Sequence of the first protein:
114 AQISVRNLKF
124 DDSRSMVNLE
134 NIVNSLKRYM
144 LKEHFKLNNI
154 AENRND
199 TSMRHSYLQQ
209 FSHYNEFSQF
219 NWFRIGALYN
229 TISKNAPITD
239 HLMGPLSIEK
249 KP

Interface contacts:
Residue F211 in the second protein interacts with residue L139 in the first protein (closest heavy-atom distance 3.7 Å).
Residue I140 in the second protein contacts residue L226 in the first protein (closest heavy-atom distance 3.7 Å).
Residue I278 in the second protein contacts residue Y142 in the first protein (closest heavy-atom distance 3.0 Å).
Residue F194 in the second protein interacts with residue I135 in the first protein (closest heavy-atom distance 3.7 Å).
Residue V180 in the second protein contacts residue F221 in the first protein (closest heavy-atom distance 3.4 Å).
Residue K196 in the second protein interacts with residue F123 in the first protein (closest heavy-atom distance 3.4 Å).
Residue I294 in the second protein contacts residue V118 in the first protein (closest heavy-atom distance 3.6 Å).
Residue T210 in the second protein is in contact with residue Y212 in the first protein (closest heavy-atom distance 2.9 Å).
Residue Y147 in the second protein is in contact with residue S216 in the first protein (closest heavy-atom distance 2.7 Å).
Residue N127 in the second protein interacts with residue A234 in the first protein (closest heavy-atom distance 3.5 Å).
Residue S296 in the second protein contacts residue F123 in the first protein (closest heavy-atom distance 3.2 Å).
Residue S186 in the second protein contacts residue I223 in the first protein (closest heavy-atom distance 3.0 Å).
Residue E148 in the second protein interacts with residue K149 in the first protein (closest heavy-atom distance 3.4 Å).
Residue Y147 in the second protein is in contact with residue N219 in the first protein (closest heavy-atom distance 3.1 Å).
Residue S195 in the second protein is in contact with residue L132 in the first protein (closest heavy-atom distance 3.5 Å).
Residue K182 in the second protein is in contact with residue N228 in the first protein (closest heavy-atom distance 3.3 Å).
Residue F211 in the second protein is in contact with residue F215 in the first protein (closest heavy-atom distance 3.1 Å).
Residue D292 in the second protein contacts residue R127 in the first protein (closest heavy-atom distance 2.6 Å).
Residue I220 in the second protein is in contact with residue F215 in the first protein (closest heavy-atom distance 3.5 Å).
Residue Y147 in the second protein interacts with residue F221 in the first protein (closest heavy-atom distance 3.4 Å).
Residue K139 in the second protein interacts with residue T229 in the first protein (closest heavy-atom distance 3.3 Å).
Residue S270 in the second protein interacts with residue S231 in the first protein (closest heavy-atom distance 2.8 Å).
Residue D176 in the second protein is in contact with residue F221 in the first protein (closest heavy-atom distance 3.2 Å).
Residue K295 in the second protein is in contact with residue V118 in the first protein (closest heavy-atom distance 3.5 Å).
Residue D136 in the second protein contacts residue T229 in the first protein (closest heavy-atom distance 3.5 Å).
Residue V187 in the second protein interacts with residue L139 in the first protein (closest heavy-atom distance 3.7 Å).
Residue L36 in the second protein contacts residue T237 in the first protein (closest heavy-atom distance 3.7 Å).
Residue L126 in the second protein interacts with residue N233 in the first protein (closest heavy-atom distance 2.8 Å).
Residue I303 in the second protein contacts residue R119 in the first protein (closest heavy-atom distance 2.9 Å).
Residue E265 in the second protein contacts residue Y227 in the first protein (closest heavy-atom distance 3.2 Å).
Residue E265 in the second protein is in contact with residue N233 in the first protein (closest heavy-atom distance 3.3 Å).
Residue S143 in the second protein is in contact with residue A225 in the first protein (closest heavy-atom distance 3.4 Å).
Residue L179 in the second protein interacts with residue G224 in the first protein (closest heavy-atom distance 3.3 Å).
Residue F194 in the second protein interacts with residue F123 in the first protein (closest heavy-atom distance 2.9 Å).
Residue F211 in the second protein is in contact with residue E214 in the first protein (closest heavy-atom distance 3.6 Å).
Residue M279 in the second protein is in contact with residue I135 in the first protein (closest heavy-atom distance 3.5 Å).
Residue E277 in the second protein contacts residue L226 in the first protein (closest heavy-atom distance 2.9 Å).
Residue L274 in the second protein contacts residue S231 in the first protein (closest heavy-atom distance 3.7 Å).
Residue E277 in the second protein contacts residue Y142 in the first protein (closest heavy-atom distance 2.4 Å).
Residue I213 in the second protein interacts with residue F215 in the first protein (closest heavy-atom distance 3.5 Å).
Residue Y147 in the second protein is in contact with residue K145 in the first protein (closest heavy-atom distance 3.3 Å).
Residue L185 in the second protein interacts with residue Y227 in the first protein (closest heavy-atom distance 3.6 Å).
Residue E209 in the second protein contacts residue Y212 in the first protein (closest heavy-atom distance 3.0 Å).
Residue N127 in the second protein interacts with residue N233 in the first protein (closest heavy-atom distance 2.5 Å).
Residue S186 in the second protein contacts residue Y227 in the first protein (closest heavy-atom distance 3.7 Å).
Residue G212 in the second protein interacts with residue Y212 in the first protein (closest heavy-atom distance 3.6 Å).
Residue Y147 in the second protein interacts with residue F218 in the first protein (closest heavy-atom distance 2.3 Å).
Residue E40 in the second protein interacts with residue H239 in the first protein (closest heavy-atom distance 2.6 Å).
Residue Y147 in the second protein is in contact with residue Q217 in the first protein (closest heavy-atom distance 3.1 Å).
Residue S41 in the second protein contacts residue H239 in the first protein (closest heavy-atom distance 3.4 Å).
Residue G212 in the second protein contacts residue F215 in the first protein (closest heavy-atom distance 3.5 Å).
Residue D136 in the second protein is in contact with residue I230 in the first protein (closest heavy-atom distance 3.6 Å).
Residue E265 in the second protein is in contact with residue K232 in the first protein (closest heavy-atom distance 2.9 Å).
Residue K182 in the second protein contacts residue K232 in the first protein (closest heavy-atom distance 3.1 Å).
Residue I278 in the second protein is in contact with residue L139 in the first protein (closest heavy-atom distance 3.5 Å).
Residue L266 in the second protein interacts with residue S231 in the first protein (closest heavy-atom distance 3.5 Å).
Residue F211 in the second protein interacts with residue K140 in the first protein (closest heavy-atom distance 3.3 Å).
Residue F86 in the second protein contacts residue P235 in the first protein (closest heavy-atom distance 3.2 Å).
Residue L125 in the second protein interacts with residue P235 in the first protein (closest heavy-atom distance 3.3 Å).
Residue I151 in the second protein interacts with residue S216 in the first protein (closest heavy-atom distance 3.3 Å).

The following describes two proteins that form a bound complex.

Sequence of the second protein:
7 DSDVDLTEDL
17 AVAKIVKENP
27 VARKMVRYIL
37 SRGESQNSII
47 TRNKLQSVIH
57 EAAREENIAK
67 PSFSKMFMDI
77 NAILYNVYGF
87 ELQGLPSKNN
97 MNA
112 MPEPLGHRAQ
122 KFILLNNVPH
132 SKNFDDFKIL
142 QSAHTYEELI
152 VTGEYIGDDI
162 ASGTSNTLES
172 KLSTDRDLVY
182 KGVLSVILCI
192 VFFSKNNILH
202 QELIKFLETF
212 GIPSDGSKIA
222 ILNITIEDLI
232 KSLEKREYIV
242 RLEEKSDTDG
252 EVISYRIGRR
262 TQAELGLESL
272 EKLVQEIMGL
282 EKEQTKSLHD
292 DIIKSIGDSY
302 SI